Sequence of protein 2:
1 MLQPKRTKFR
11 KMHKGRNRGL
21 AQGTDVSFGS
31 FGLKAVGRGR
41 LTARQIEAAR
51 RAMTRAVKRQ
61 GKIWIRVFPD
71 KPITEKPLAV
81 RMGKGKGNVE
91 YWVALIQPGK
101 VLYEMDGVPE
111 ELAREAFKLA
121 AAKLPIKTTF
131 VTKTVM

Sequence of protein 1:
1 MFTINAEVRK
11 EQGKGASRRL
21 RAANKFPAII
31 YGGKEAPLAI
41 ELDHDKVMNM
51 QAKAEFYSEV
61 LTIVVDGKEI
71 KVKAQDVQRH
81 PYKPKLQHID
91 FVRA

Interface contacts:
Residue K133 in protein 2 interacts with residue Q78 in protein 1 (closest heavy-atom distance 2.7 Å).
Residue K133 in protein 2 interacts with residue V77 in protein 1 (closest heavy-atom distance 0.3 Å).
Residue P98 in protein 2 contacts residue P81 in protein 1 (closest heavy-atom distance 3.9 Å).
Residue T132 in protein 2 is in contact with residue Q75 in protein 1 (closest heavy-atom distance 3.4 Å).
Residue T132 in protein 2 contacts residue V77 in protein 1 (closest heavy-atom distance 1.2 Å).
Residue V135 in protein 2 contacts residue R79 in protein 1 (closest heavy-atom distance 2.9 Å).
Residue T134 in protein 2 is in contact with residue R79 in protein 1 (closest heavy-atom distance 1.2 Å).
Residue T132 in protein 2 interacts with residue R79 in protein 1 (closest heavy-atom distance 4.0 Å).
Residue T134 in protein 2 contacts residue I89 in protein 1 (closest heavy-atom distance 3.4 Å).
Residue F130 in protein 2 is in contact with residue Y57 in protein 1 (closest heavy-atom distance 3.1 Å).
Residue K133 in protein 2 contacts residue P27 in protein 1 (closest heavy-atom distance 3.9 Å).
Residue K34 in protein 2 is in contact with residue K83 in protein 1 (closest heavy-atom distance 4.1 Å).
Residue K133 in protein 2 interacts with residue Y57 in protein 1 (closest heavy-atom distance 4.3 Å).
Residue K34 in protein 2 interacts with residue H80 in protein 1 (closest heavy-atom distance 3.0 Å).
Residue V131 in protein 2 contacts residue V77 in protein 1 (closest heavy-atom distance 4.4 Å).
Residue K34 in protein 2 is in contact with residue P81 in protein 1 (closest heavy-atom distance 1.0 Å).
Residue K127 in protein 2 is in contact with residue Y82 in protein 1 (closest heavy-atom distance 2.8 Å).
Residue F130 in protein 2 interacts with residue Q51 in protein 1 (closest heavy-atom distance 2.5 Å).
Residue T134 in protein 2 contacts residue H80 in protein 1 (closest heavy-atom distance 4.1 Å).
Residue K133 in protein 2 is in contact with residue D90 in protein 1 (closest heavy-atom distance 2.8 Å).
Residue T134 in protein 2 contacts residue K85 in protein 1 (closest heavy-atom distance 4.4 Å).
Residue T132 in protein 2 contacts residue Y57 in protein 1 (closest heavy-atom distance 4.4 Å).
Residue V131 in protein 2 contacts residue R79 in protein 1 (closest heavy-atom distance 4.0 Å).
Residue V135 in protein 2 is in contact with residue Q78 in protein 1 (closest heavy-atom distance 0.7 Å).
Residue K127 in protein 2 interacts with residue P84 in protein 1 (closest heavy-atom distance 1.8 Å).
Residue K133 in protein 2 interacts with residue L86 in protein 1 (closest heavy-atom distance 3.8 Å).
Residue T134 in protein 2 is in contact with residue H88 in protein 1 (closest heavy-atom distance 1.8 Å).
Residue M136 in protein 2 is in contact with residue I29 in protein 1 (closest heavy-atom distance 3.3 Å).
Residue K133 in protein 2 interacts with residue H88 in protein 1 (closest heavy-atom distance 2.7 Å).
Residue V135 in protein 2 is in contact with residue D76 in protein 1 (closest heavy-atom distance 1.2 Å).
Residue M136 in protein 2 interacts with residue H88 in protein 1 (closest heavy-atom distance 1.3 Å).
Residue T132 in protein 2 interacts with residue D76 in protein 1 (closest heavy-atom distance 3.0 Å).
Residue K133 in protein 2 contacts residue I89 in protein 1 (closest heavy-atom distance 0.7 Å).
Residue M136 in protein 2 is in contact with residue D90 in protein 1 (closest heavy-atom distance 1.5 Å).
Residue M136 in protein 2 contacts residue D76 in protein 1 (closest heavy-atom distance 1.8 Å).
Residue F130 in protein 2 interacts with residue A52 in protein 1 (closest heavy-atom distance 3.5 Å).
Residue M136 in protein 2 interacts with residue V77 in protein 1 (closest heavy-atom distance 3.8 Å).
Residue T129 in protein 2 is in contact with residue R79 in protein 1 (closest heavy-atom distance 1.7 Å).
Residue T134 in protein 2 is in contact with residue Q78 in protein 1 (closest heavy-atom distance 0.8 Å).
Residue V135 in protein 2 interacts with residue H88 in protein 1 (closest heavy-atom distance 3.0 Å).
Residue K127 in protein 2 interacts with residue K83 in protein 1 (closest heavy-atom distance 3.3 Å).
Residue V135 in protein 2 interacts with residue V77 in protein 1 (closest heavy-atom distance 1.4 Å).
Residue F130 in protein 2 contacts residue K53 in protein 1 (closest heavy-atom distance 4.4 Å).
Residue M136 in protein 2 contacts residue I89 in protein 1 (closest heavy-atom distance 4.0 Å).
Residue T134 in protein 2 contacts residue V77 in protein 1 (closest heavy-atom distance 1.4 Å).
Residue T129 in protein 2 interacts with residue V77 in protein 1 (closest heavy-atom distance 4.4 Å).
Residue T134 in protein 2 is in contact with residue L86 in protein 1 (closest heavy-atom distance 2.5 Å).
Residue T132 in protein 2 is in contact with residue Q78 in protein 1 (closest heavy-atom distance 3.2 Å).
Residue V135 in protein 2 contacts residue D90 in protein 1 (closest heavy-atom distance 4.3 Å).
Residue K133 in protein 2 interacts with residue R79 in protein 1 (closest heavy-atom distance 4.1 Å).
Residue T134 in protein 2 contacts residue Q87 in protein 1 (closest heavy-atom distance 3.7 Å).
Residue K34 in protein 2 interacts with residue Y82 in protein 1 (closest heavy-atom distance 1.9 Å).
Residue K133 in protein 2 interacts with residue D76 in protein 1 (closest heavy-atom distance 2.5 Å).
Residue V26 in protein 2 is in contact with residue R79 in protein 1 (closest heavy-atom distance 3.0 Å).
Residue M136 in protein 2 contacts residue Q78 in protein 1 (closest heavy-atom distance 2.7 Å).
Residue V36 in protein 2 is in contact with residue Y82 in protein 1 (closest heavy-atom distance 4.1 Å).
Residue V131 in protein 2 is in contact with residue Y57 in protein 1 (closest heavy-atom distance 2.2 Å).
Residue T134 in protein 2 contacts residue D76 in protein 1 (closest heavy-atom distance 4.3 Å).
Residue V131 in protein 2 contacts residue Q51 in protein 1 (closest heavy-atom distance 4.4 Å).
Residue D25 in protein 2 is in contact with residue P81 in protein 1 (closest heavy-atom distance 3.1 Å).

This data describes a binding interaction between two proteins.